Sequence of protein 1:
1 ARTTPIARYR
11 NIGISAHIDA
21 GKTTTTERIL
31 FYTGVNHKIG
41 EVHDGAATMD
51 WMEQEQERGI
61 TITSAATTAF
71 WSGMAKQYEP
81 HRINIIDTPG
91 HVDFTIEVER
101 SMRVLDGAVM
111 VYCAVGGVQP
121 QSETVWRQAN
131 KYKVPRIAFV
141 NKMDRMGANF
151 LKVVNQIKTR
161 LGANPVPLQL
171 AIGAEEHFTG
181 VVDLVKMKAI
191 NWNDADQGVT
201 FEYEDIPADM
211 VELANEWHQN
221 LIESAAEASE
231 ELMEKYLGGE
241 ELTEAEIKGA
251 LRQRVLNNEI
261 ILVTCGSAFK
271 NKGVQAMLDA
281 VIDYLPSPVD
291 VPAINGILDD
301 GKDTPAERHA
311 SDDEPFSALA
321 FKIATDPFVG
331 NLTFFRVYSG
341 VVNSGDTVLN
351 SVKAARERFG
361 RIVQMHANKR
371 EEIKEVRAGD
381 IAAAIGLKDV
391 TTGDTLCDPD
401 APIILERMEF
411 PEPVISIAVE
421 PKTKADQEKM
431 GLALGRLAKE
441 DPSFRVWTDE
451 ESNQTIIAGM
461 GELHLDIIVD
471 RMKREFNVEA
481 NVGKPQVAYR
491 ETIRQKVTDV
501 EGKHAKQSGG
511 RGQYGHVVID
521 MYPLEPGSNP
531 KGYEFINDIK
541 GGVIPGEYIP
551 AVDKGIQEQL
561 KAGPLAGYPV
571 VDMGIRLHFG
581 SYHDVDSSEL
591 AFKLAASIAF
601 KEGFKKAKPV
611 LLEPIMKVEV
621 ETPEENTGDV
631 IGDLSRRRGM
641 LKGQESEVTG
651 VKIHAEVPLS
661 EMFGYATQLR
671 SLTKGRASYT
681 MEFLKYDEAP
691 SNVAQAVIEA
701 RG

Sequence of protein 2:
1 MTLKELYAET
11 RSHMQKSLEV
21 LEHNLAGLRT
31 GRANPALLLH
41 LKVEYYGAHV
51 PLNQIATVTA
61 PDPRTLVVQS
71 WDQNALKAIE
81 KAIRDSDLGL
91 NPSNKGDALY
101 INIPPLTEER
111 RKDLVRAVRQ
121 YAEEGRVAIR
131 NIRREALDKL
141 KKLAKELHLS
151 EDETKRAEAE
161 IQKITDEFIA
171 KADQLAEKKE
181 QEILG

Residue-level contacts at the interface:
Residue G563 in protein 1 is in contact with residue K81 in protein 2 (closest heavy-atom distance 3.2 Å).
Residue A607 in protein 1 is in contact with residue Y46 in protein 2 (closest heavy-atom distance 3.3 Å).
Residue K424 in protein 1 interacts with residue T107 in protein 2 (closest heavy-atom distance 3.4 Å).
Residue N453 in protein 1 contacts residue P92 in protein 2 (closest heavy-atom distance 3.2 Å).
Residue V482 in protein 1 is in contact with residue K95 in protein 2 (closest heavy-atom distance 3.4 Å).
Residue Y568 in protein 1 is in contact with residue E80 in protein 2 (closest heavy-atom distance 3.1 Å).
Residue V482 in protein 1 contacts residue N102 in protein 2 (closest heavy-atom distance 3.2 Å).
Residue A607 in protein 1 is in contact with residue Y45 in protein 2 (closest heavy-atom distance 3.3 Å).
Residue K424 in protein 1 interacts with residue P105 in protein 2 (closest heavy-atom distance 3.0 Å).
Residue F663 in protein 1 is in contact with residue K95 in protein 2 (closest heavy-atom distance 3.4 Å).
Residue P564 in protein 1 interacts with residue E44 in protein 2 (closest heavy-atom distance 3.0 Å).
Residue A607 in protein 1 contacts residue G47 in protein 2 (closest heavy-atom distance 3.0 Å).
Residue K422 in protein 1 interacts with residue D62 in protein 2 (closest heavy-atom distance 3.3 Å).
Residue K605 in protein 1 contacts residue E44 in protein 2 (closest heavy-atom distance 3.2 Å).
Residue E661 in protein 1 contacts residue G96 in protein 2 (closest heavy-atom distance 3.2 Å).
Residue N453 in protein 1 interacts with residue S93 in protein 2 (closest heavy-atom distance 3.4 Å).
Residue G483 in protein 1 interacts with residue S93 in protein 2 (closest heavy-atom distance 3.2 Å).
Residue R638 in protein 1 is in contact with residue D97 in protein 2 (closest heavy-atom distance 3.3 Å).
Residue L611 in protein 1 interacts with residue N74 in protein 2 (closest heavy-atom distance 2.8 Å).
Residue F604 in protein 1 interacts with residue E44 in protein 2 (closest heavy-atom distance 2.8 Å).
Residue S452 in protein 1 interacts with residue N91 in protein 2 (closest heavy-atom distance 2.9 Å).
Residue M662 in protein 1 contacts residue K95 in protein 2 (closest heavy-atom distance 3.2 Å).
Residue D687 in protein 1 interacts with residue Q73 in protein 2 (closest heavy-atom distance 3.1 Å).
Residue L612 in protein 1 is in contact with residue K77 in protein 2 (closest heavy-atom distance 3.3 Å).
Residue P609 in protein 1 interacts with residue Y45 in protein 2 (closest heavy-atom distance 3.0 Å).
Residue K424 in protein 1 interacts with residue P104 in protein 2 (closest heavy-atom distance 3.3 Å).
Residue K608 in protein 1 interacts with residue E44 in protein 2 (closest heavy-atom distance 3.3 Å).
Residue N481 in protein 1 interacts with residue Y100 in protein 2 (closest heavy-atom distance 3.1 Å).
Residue G567 in protein 1 interacts with residue K81 in protein 2 (closest heavy-atom distance 3.3 Å).
Residue P485 in protein 1 contacts residue S93 in protein 2 (closest heavy-atom distance 3.3 Å).
Residue P421 in protein 1 is in contact with residue N102 in protein 2 (closest heavy-atom distance 2.9 Å).
Residue K561 in protein 1 contacts residue K81 in protein 2 (closest heavy-atom distance 3.4 Å).
Residue A607 in protein 1 is in contact with residue E44 in protein 2 (closest heavy-atom distance 3.1 Å).
Residue A689 in protein 1 is in contact with residue Q73 in protein 2 (closest heavy-atom distance 3.3 Å).
Residue K606 in protein 1 is in contact with residue G47 in protein 2 (closest heavy-atom distance 3.4 Å).
Residue P609 in protein 1 contacts residue E44 in protein 2 (closest heavy-atom distance 3.0 Å).
Residue S660 in protein 1 interacts with residue G96 in protein 2 (closest heavy-atom distance 2.7 Å).
Residue K484 in protein 1 contacts residue S93 in protein 2 (closest heavy-atom distance 3.2 Å).
Residue S452 in protein 1 contacts residue S93 in protein 2 (closest heavy-atom distance 3.4 Å).
Residue E661 in protein 1 is in contact with residue D97 in protein 2 (closest heavy-atom distance 3.2 Å).
Residue S452 in protein 1 contacts residue N102 in protein 2 (closest heavy-atom distance 3.2 Å).
Residue E479 in protein 1 interacts with residue R64 in protein 2 (closest heavy-atom distance 3.1 Å).
Residue P485 in protein 1 contacts residue N94 in protein 2 (closest heavy-atom distance 3.2 Å).
Residue E450 in protein 1 interacts with residue N91 in protein 2 (closest heavy-atom distance 3.4 Å).
Residue E613 in protein 1 interacts with residue Q73 in protein 2 (closest heavy-atom distance 3.3 Å).
Residue Q427 in protein 1 is in contact with residue N102 in protein 2 (closest heavy-atom distance 3.4 Å).
Residue E613 in protein 1 contacts residue L76 in protein 2 (closest heavy-atom distance 3.1 Å).
Residue K605 in protein 1 is in contact with residue A48 in protein 2 (closest heavy-atom distance 3.4 Å).
Residue Q427 in protein 1 interacts with residue I103 in protein 2 (closest heavy-atom distance 2.9 Å).
Residue E688 in protein 1 contacts residue N74 in protein 2 (closest heavy-atom distance 3.0 Å).
Residue A689 in protein 1 is in contact with residue D72 in protein 2 (closest heavy-atom distance 3.3 Å).
Residue S660 in protein 1 is in contact with residue K95 in protein 2 (closest heavy-atom distance 3.0 Å).
Residue E428 in protein 1 is in contact with residue L106 in protein 2 (closest heavy-atom distance 3.3 Å).
Residue A562 in protein 1 contacts residue K81 in protein 2 (closest heavy-atom distance 3.0 Å).
Residue A566 in protein 1 contacts residue K77 in protein 2 (closest heavy-atom distance 2.8 Å).
Residue E613 in protein 1 is in contact with residue D97 in protein 2 (closest heavy-atom distance 3.0 Å).
Residue Y489 in protein 1 contacts residue N94 in protein 2 (closest heavy-atom distance 3.1 Å).
Residue V482 in protein 1 contacts residue Y100 in protein 2 (closest heavy-atom distance 3.4 Å).
Residue S660 in protein 1 is in contact with residue N94 in protein 2 (closest heavy-atom distance 3.2 Å).
Residue K605 in protein 1 contacts residue H49 in protein 2 (closest heavy-atom distance 3.3 Å).

This data describes a binding interaction between two proteins.